This data describes a binding interaction between two proteins.

Sequence of protein 2:
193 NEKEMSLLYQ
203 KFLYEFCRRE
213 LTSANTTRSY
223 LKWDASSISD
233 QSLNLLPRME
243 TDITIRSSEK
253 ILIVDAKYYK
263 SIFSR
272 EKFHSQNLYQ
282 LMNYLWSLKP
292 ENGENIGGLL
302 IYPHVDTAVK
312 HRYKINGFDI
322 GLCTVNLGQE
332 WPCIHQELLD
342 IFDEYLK

Interface contacts:
Residue D226 in protein 1 is in contact with residue N317 in protein 2 (closest heavy-atom distance 3.3 Å).
Residue D226 in protein 1 is in contact with residue I316 in protein 2 (closest heavy-atom distance 3.5 Å).
Residue N236 in protein 1 is in contact with residue E272 in protein 2 (closest heavy-atom distance 3.5 Å).
Residue N284 in protein 1 is in contact with residue N284 in protein 2 (closest heavy-atom distance 3.4 Å).
Residue S229 in protein 1 interacts with residue Y314 in protein 2 (closest heavy-atom distance 3.5 Å).
Residue Y280 in protein 1 is in contact with residue Y280 in protein 2 (closest heavy-atom distance 3.8 Å).
Residue W287 in protein 1 is in contact with residue W287 in protein 2 (closest heavy-atom distance 3.3 Å).
Residue M241 in protein 1 is in contact with residue Y280 in protein 2 (closest heavy-atom distance 3.6 Å).
Residue L235 in protein 1 interacts with residue Y314 in protein 2 (closest heavy-atom distance 3.9 Å).
Residue I316 in protein 1 interacts with residue W225 in protein 2 (closest heavy-atom distance 3.9 Å).
Residue N284 in protein 1 contacts residue Y280 in protein 2 (closest heavy-atom distance 3.2 Å).
Residue I316 in protein 1 interacts with residue D226 in protein 2 (closest heavy-atom distance 2.7 Å).
Residue R313 in protein 1 interacts with residue S229 in protein 2 (closest heavy-atom distance 3.2 Å).
Residue L238 in protein 1 interacts with residue L279 in protein 2 (closest heavy-atom distance 3.5 Å).
Residue P239 in protein 1 contacts residue Y280 in protein 2 (closest heavy-atom distance 3.7 Å).
Residue S276 in protein 1 interacts with residue P239 in protein 2 (closest heavy-atom distance 3.4 Å).
Residue I316 in protein 1 contacts residue A227 in protein 2 (closest heavy-atom distance 3.7 Å).
Residue L237 in protein 1 contacts residue F274 in protein 2 (closest heavy-atom distance 3.5 Å).
Residue D232 in protein 1 is in contact with residue Y314 in protein 2 (closest heavy-atom distance 3.9 Å).
Residue Y280 in protein 1 contacts residue R240 in protein 2 (closest heavy-atom distance 3.9 Å).
Residue Y285 in protein 1 is in contact with residue Y280 in protein 2 (closest heavy-atom distance 4.0 Å).
Residue Y280 in protein 1 is in contact with residue W225 in protein 2 (closest heavy-atom distance 4.1 Å).
Residue S228 in protein 1 interacts with residue K315 in protein 2 (closest heavy-atom distance 2.9 Å).
Residue W225 in protein 1 contacts residue I316 in protein 2 (closest heavy-atom distance 3.6 Å).
Residue H312 in protein 1 interacts with residue S231 in protein 2 (closest heavy-atom distance 3.6 Å).
Residue L238 in protein 1 interacts with residue I316 in protein 2 (closest heavy-atom distance 4.1 Å).
Residue L237 in protein 1 is in contact with residue Y314 in protein 2 (closest heavy-atom distance 3.2 Å).
Residue L237 in protein 1 interacts with residue H312 in protein 2 (closest heavy-atom distance 3.5 Å).
Residue M283 in protein 1 contacts residue W225 in protein 2 (closest heavy-atom distance 4.1 Å).
Residue L237 in protein 1 interacts with residue L323 in protein 2 (closest heavy-atom distance 4.2 Å).
Residue N317 in protein 1 is in contact with residue D226 in protein 2 (closest heavy-atom distance 3.1 Å).
Residue Y280 in protein 1 is in contact with residue Y285 in protein 2 (closest heavy-atom distance 4.1 Å).
Residue Y314 in protein 1 is in contact with residue L238 in protein 2 (closest heavy-atom distance 3.5 Å).
Residue R240 in protein 1 is in contact with residue Y280 in protein 2 (closest heavy-atom distance 3.3 Å).
Residue Y280 in protein 1 is in contact with residue Q281 in protein 2 (closest heavy-atom distance 3.3 Å).
Residue L237 in protein 1 contacts residue S276 in protein 2 (closest heavy-atom distance 3.8 Å).
Residue L323 in protein 1 is in contact with residue L237 in protein 2 (closest heavy-atom distance 3.8 Å).
Residue A227 in protein 1 contacts residue I316 in protein 2 (closest heavy-atom distance 3.3 Å).
Residue H312 in protein 1 contacts residue L237 in protein 2 (closest heavy-atom distance 3.5 Å).
Residue Y314 in protein 1 is in contact with residue S229 in protein 2 (closest heavy-atom distance 3.7 Å).
Residue Y314 in protein 1 interacts with residue D232 in protein 2 (closest heavy-atom distance 3.2 Å).
Residue R313 in protein 1 interacts with residue S231 in protein 2 (closest heavy-atom distance 3.8 Å).
Residue K315 in protein 1 is in contact with residue A227 in protein 2 (closest heavy-atom distance 4.0 Å).
Residue L279 in protein 1 contacts residue L238 in protein 2 (closest heavy-atom distance 3.2 Å).
Residue P239 in protein 1 is in contact with residue S276 in protein 2 (closest heavy-atom distance 3.9 Å).
Residue S229 in protein 1 contacts residue R313 in protein 2 (closest heavy-atom distance 4.3 Å).
Residue F274 in protein 1 contacts residue L237 in protein 2 (closest heavy-atom distance 3.3 Å).
Residue W225 in protein 1 contacts residue Y280 in protein 2 (closest heavy-atom distance 4.1 Å).
Residue N236 in protein 1 interacts with residue F274 in protein 2 (closest heavy-atom distance 4.1 Å).
Residue A227 in protein 1 is in contact with residue K315 in protein 2 (closest heavy-atom distance 3.7 Å).
Residue Q281 in protein 1 contacts residue Y280 in protein 2 (closest heavy-atom distance 3.7 Å).
Residue Y280 in protein 1 interacts with residue M241 in protein 2 (closest heavy-atom distance 3.8 Å).
Residue M283 in protein 1 interacts with residue N284 in protein 2 (closest heavy-atom distance 4.0 Å).
Residue N284 in protein 1 is in contact with residue M283 in protein 2 (closest heavy-atom distance 3.7 Å).
Residue Y280 in protein 1 contacts residue N284 in protein 2 (closest heavy-atom distance 3.0 Å).
Residue P239 in protein 1 contacts residue L279 in protein 2 (closest heavy-atom distance 3.7 Å).
Residue K315 in protein 1 is in contact with residue S228 in protein 2 (closest heavy-atom distance 3.6 Å).
Residue Y314 in protein 1 is in contact with residue L237 in protein 2 (closest heavy-atom distance 4.1 Å).
Residue S231 in protein 1 interacts with residue H312 in protein 2 (closest heavy-atom distance 4.0 Å).
Residue Y280 in protein 1 is in contact with residue P239 in protein 2 (closest heavy-atom distance 4.0 Å).

Sequence of protein 1:
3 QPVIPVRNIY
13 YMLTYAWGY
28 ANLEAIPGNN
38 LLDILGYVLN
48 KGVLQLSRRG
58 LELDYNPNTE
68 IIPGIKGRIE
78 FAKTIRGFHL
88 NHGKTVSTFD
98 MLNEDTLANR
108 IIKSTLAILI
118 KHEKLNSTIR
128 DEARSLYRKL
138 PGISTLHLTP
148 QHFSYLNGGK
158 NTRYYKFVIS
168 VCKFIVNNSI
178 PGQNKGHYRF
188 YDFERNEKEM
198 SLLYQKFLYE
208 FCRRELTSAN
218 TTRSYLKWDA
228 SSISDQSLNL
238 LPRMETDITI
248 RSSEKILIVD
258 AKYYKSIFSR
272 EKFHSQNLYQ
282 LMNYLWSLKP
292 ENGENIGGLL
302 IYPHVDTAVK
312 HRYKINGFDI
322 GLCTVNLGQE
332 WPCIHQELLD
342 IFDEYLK